This data describes a binding interaction between two proteins.

Sequence of chain A:
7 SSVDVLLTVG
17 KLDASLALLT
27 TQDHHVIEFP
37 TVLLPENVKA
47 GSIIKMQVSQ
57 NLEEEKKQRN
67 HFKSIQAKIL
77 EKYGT

Contacts between the two chains:
Residue S7 in chain B is in contact with residue P41 in chain A (closest heavy-atom distance 3.5 Å).
Residue V54 in chain B interacts with residue L40 in chain A (closest heavy-atom distance 3.8 Å).
Residue I33 in chain B contacts residue P36 in chain A (closest heavy-atom distance 3.7 Å).
Residue V54 in chain B interacts with residue L39 in chain A (closest heavy-atom distance 3.6 Å).
Residue F35 in chain B is in contact with residue M52 in chain A (closest heavy-atom distance 3.4 Å).
Residue S55 in chain B contacts residue K51 in chain A (closest heavy-atom distance 2.7 Å).
Residue V54 in chain B interacts with residue M52 in chain A (closest heavy-atom distance 3.9 Å).
Residue V11 in chain B interacts with residue L39 in chain A (closest heavy-atom distance 3.5 Å).
Residue E60 in chain B is in contact with residue L12 in chain A (closest heavy-atom distance 4.0 Å).
Residue Q53 in chain B contacts residue K51 in chain A (closest heavy-atom distance 3.2 Å).
Residue S55 in chain B interacts with residue I50 in chain A (closest heavy-atom distance 3.4 Å).
Residue I49 in chain B interacts with residue Q64 in chain A (closest heavy-atom distance 3.9 Å).
Residue I49 in chain B contacts residue N57 in chain A (closest heavy-atom distance 2.8 Å).
Residue F35 in chain B is in contact with residue I33 in chain A (closest heavy-atom distance 3.7 Å).
Residue P41 in chain B interacts with residue V54 in chain A (closest heavy-atom distance 3.9 Å).
Residue V38 in chain B is in contact with residue H31 in chain A (closest heavy-atom distance 3.5 Å).
Residue Q53 in chain B interacts with residue M52 in chain A (closest heavy-atom distance 3.8 Å).
Residue K51 in chain B interacts with residue V54 in chain A (closest heavy-atom distance 3.3 Å).
Residue I33 in chain B interacts with residue L39 in chain A (closest heavy-atom distance 4.2 Å).
Residue L39 in chain B interacts with residue H31 in chain A (closest heavy-atom distance 4.0 Å).
Residue P36 in chain B contacts residue H31 in chain A (closest heavy-atom distance 4.2 Å).
Residue L12 in chain B interacts with residue E60 in chain A (closest heavy-atom distance 3.9 Å).
Residue Q56 in chain B is in contact with residue N43 in chain A (closest heavy-atom distance 3.7 Å).
Residue E34 in chain B interacts with residue E34 in chain A (closest heavy-atom distance 4.0 Å).
Residue E34 in chain B is in contact with residue I33 in chain A (closest heavy-atom distance 3.7 Å).
Residue K51 in chain B is in contact with residue Q53 in chain A (closest heavy-atom distance 3.2 Å).
Residue E60 in chain B is in contact with residue I49 in chain A (closest heavy-atom distance 3.9 Å).
Residue E61 in chain B interacts with residue I49 in chain A (closest heavy-atom distance 3.0 Å).
Residue N57 in chain B is in contact with residue I49 in chain A (closest heavy-atom distance 2.8 Å).
Residue V44 in chain B is in contact with residue Q56 in chain A (closest heavy-atom distance 4.2 Å).
Residue Q56 in chain B is in contact with residue I49 in chain A (closest heavy-atom distance 3.6 Å).
Residue S48 in chain B is in contact with residue E61 in chain A (closest heavy-atom distance 3.2 Å).
Residue H31 in chain B is in contact with residue L39 in chain A (closest heavy-atom distance 3.8 Å).
Residue L39 in chain B is in contact with residue V9 in chain A (closest heavy-atom distance 3.2 Å).
Residue M52 in chain B interacts with residue F35 in chain A (closest heavy-atom distance 3.4 Å).
Residue E61 in chain B interacts with residue G47 in chain A (closest heavy-atom distance 4.1 Å).
Residue I33 in chain B contacts residue E34 in chain A (closest heavy-atom distance 4.2 Å).
Residue Q53 in chain B contacts residue Q53 in chain A (closest heavy-atom distance 2.9 Å).
Residue K51 in chain B interacts with residue S55 in chain A (closest heavy-atom distance 2.6 Å).
Residue P41 in chain B contacts residue S7 in chain A (closest heavy-atom distance 3.7 Å).
Residue V9 in chain B contacts residue L40 in chain A (closest heavy-atom distance 4.0 Å).
Residue I49 in chain B interacts with residue E60 in chain A (closest heavy-atom distance 3.7 Å).
Residue I49 in chain B is in contact with residue E61 in chain A (closest heavy-atom distance 2.8 Å).
Residue P41 in chain B is in contact with residue V9 in chain A (closest heavy-atom distance 3.8 Å).
Residue P36 in chain B is in contact with residue I33 in chain A (closest heavy-atom distance 3.9 Å).
Residue H31 in chain B is in contact with residue V38 in chain A (closest heavy-atom distance 3.5 Å).
Residue V54 in chain B is in contact with residue I50 in chain A (closest heavy-atom distance 4.1 Å).
Residue I50 in chain B is in contact with residue S55 in chain A (closest heavy-atom distance 3.3 Å).
Residue N43 in chain B is in contact with residue Q56 in chain A (closest heavy-atom distance 4.1 Å).
Residue V9 in chain B is in contact with residue P41 in chain A (closest heavy-atom distance 3.8 Å).
Residue V54 in chain B is in contact with residue K51 in chain A (closest heavy-atom distance 3.7 Å).
Residue I33 in chain B contacts residue F35 in chain A (closest heavy-atom distance 3.9 Å).
Residue E42 in chain B contacts residue S7 in chain A (closest heavy-atom distance 4.1 Å).
Residue V54 in chain B interacts with residue P41 in chain A (closest heavy-atom distance 4.1 Å).
Residue I49 in chain B is in contact with residue Q56 in chain A (closest heavy-atom distance 3.7 Å).
Residue E61 in chain B is in contact with residue S48 in chain A (closest heavy-atom distance 3.3 Å).
Residue M52 in chain B contacts residue M52 in chain A (closest heavy-atom distance 3.7 Å).
Residue L39 in chain B contacts residue V11 in chain A (closest heavy-atom distance 3.9 Å).
Residue V9 in chain B is in contact with residue L39 in chain A (closest heavy-atom distance 3.5 Å).
Residue M52 in chain B is in contact with residue Q53 in chain A (closest heavy-atom distance 3.6 Å).

Sequence of chain B:
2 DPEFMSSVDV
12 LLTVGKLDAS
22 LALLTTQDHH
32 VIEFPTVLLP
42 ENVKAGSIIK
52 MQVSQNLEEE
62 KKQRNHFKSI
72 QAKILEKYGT